These two protein chains interact to form a complex.

Sequence of protein 2:
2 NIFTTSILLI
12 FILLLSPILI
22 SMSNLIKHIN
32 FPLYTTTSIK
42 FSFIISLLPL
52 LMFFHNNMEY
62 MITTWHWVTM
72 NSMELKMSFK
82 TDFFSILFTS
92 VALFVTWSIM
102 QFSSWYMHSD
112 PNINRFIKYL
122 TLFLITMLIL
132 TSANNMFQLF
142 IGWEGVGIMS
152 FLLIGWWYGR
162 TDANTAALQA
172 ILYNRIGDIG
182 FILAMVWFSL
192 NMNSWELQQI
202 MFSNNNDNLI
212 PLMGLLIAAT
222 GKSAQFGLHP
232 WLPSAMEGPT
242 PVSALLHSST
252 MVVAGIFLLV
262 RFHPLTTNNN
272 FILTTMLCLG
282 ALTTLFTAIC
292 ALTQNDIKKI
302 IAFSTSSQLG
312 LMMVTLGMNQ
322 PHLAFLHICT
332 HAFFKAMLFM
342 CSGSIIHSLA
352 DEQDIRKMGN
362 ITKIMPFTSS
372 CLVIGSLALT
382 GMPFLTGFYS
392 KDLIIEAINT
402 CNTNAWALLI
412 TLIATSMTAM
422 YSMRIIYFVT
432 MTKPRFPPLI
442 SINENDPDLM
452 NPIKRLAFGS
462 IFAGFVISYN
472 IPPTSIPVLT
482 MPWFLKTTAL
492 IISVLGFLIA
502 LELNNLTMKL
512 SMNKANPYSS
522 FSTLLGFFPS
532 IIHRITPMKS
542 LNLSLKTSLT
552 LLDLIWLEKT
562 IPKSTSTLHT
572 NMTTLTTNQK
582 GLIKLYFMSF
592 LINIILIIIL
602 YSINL

Contacts between the two chains:
Residue L191 in protein 2 interacts with residue Y129 in protein 1 (closest heavy-atom distance 4.9 Å).
Residue L546 in protein 2 interacts with residue R72 in protein 1 (closest heavy-atom distance 3.5 Å).
Residue K560 in protein 2 contacts residue Y77 in protein 1 (closest heavy-atom distance 4.2 Å).
Residue N192 in protein 2 interacts with residue K124 in protein 1 (closest heavy-atom distance 4.1 Å).
Residue W557 in protein 2 is in contact with residue G90 in protein 1 (closest heavy-atom distance 4.2 Å).
Residue I556 in protein 2 interacts with residue F80 in protein 1 (closest heavy-atom distance 3.2 Å).
Residue S190 in protein 2 interacts with residue F125 in protein 1 (closest heavy-atom distance 4.2 Å).
Residue L555 in protein 2 is in contact with residue S73 in protein 1 (closest heavy-atom distance 3.5 Å).
Residue N192 in protein 2 interacts with residue N126 in protein 1 (closest heavy-atom distance 4.6 Å).
Residue L552 in protein 2 interacts with residue N86 in protein 1 (closest heavy-atom distance 4.1 Å).
Residue N192 in protein 2 contacts residue F125 in protein 1 (closest heavy-atom distance 3.1 Å).
Residue E559 in protein 2 interacts with residue Y77 in protein 1 (closest heavy-atom distance 4.5 Å).
Residue L552 in protein 2 contacts residue G90 in protein 1 (closest heavy-atom distance 3.7 Å).
Residue L553 in protein 2 interacts with residue G90 in protein 1 (closest heavy-atom distance 4.2 Å).
Residue L191 in protein 2 contacts residue F125 in protein 1 (closest heavy-atom distance 4.7 Å).
Residue T551 in protein 2 is in contact with residue I76 in protein 1 (closest heavy-atom distance 3.6 Å).
Residue K560 in protein 2 interacts with residue F80 in protein 1 (closest heavy-atom distance 4.3 Å).
Residue L553 in protein 2 is in contact with residue G94 in protein 1 (closest heavy-atom distance 3.7 Å).
Residue W557 in protein 2 is in contact with residue N86 in protein 1 (closest heavy-atom distance 3.0 Å).
Residue L552 in protein 2 contacts residue L89 in protein 1 (closest heavy-atom distance 3.4 Å).
Residue W557 in protein 2 is in contact with residue S87 in protein 1 (closest heavy-atom distance 3.4 Å).
Residue M539 in protein 2 is in contact with residue L11 in protein 1 (closest heavy-atom distance 4.1 Å).
Residue I556 in protein 2 interacts with residue Y77 in protein 1 (closest heavy-atom distance 4.2 Å).
Residue N194 in protein 2 is in contact with residue I127 in protein 1 (closest heavy-atom distance 3.7 Å).
Residue N72 in protein 2 interacts with residue I127 in protein 1 (closest heavy-atom distance 4.2 Å).
Residue L555 in protein 2 contacts residue Y77 in protein 1 (closest heavy-atom distance 4.4 Å).
Residue L553 in protein 2 contacts residue A93 in protein 1 (closest heavy-atom distance 4.0 Å).
Residue S73 in protein 2 contacts residue I127 in protein 1 (closest heavy-atom distance 4.0 Å).
Residue K547 in protein 2 contacts residue L89 in protein 1 (closest heavy-atom distance 4.5 Å).
Residue L550 in protein 2 interacts with residue R72 in protein 1 (closest heavy-atom distance 4.7 Å).
Residue S190 in protein 2 interacts with residue N126 in protein 1 (closest heavy-atom distance 4.7 Å).
Residue T551 in protein 2 interacts with residue R72 in protein 1 (closest heavy-atom distance 4.8 Å).
Residue R535 in protein 2 is in contact with residue L11 in protein 1 (closest heavy-atom distance 3.0 Å).
Residue L191 in protein 2 is in contact with residue S128 in protein 1 (closest heavy-atom distance 4.3 Å).
Residue W557 in protein 2 contacts residue F80 in protein 1 (closest heavy-atom distance 3.9 Å).
Residue I536 in protein 2 is in contact with residue L11 in protein 1 (closest heavy-atom distance 3.5 Å).
Residue R535 in protein 2 interacts with residue A12 in protein 1 (closest heavy-atom distance 3.9 Å).
Residue T548 in protein 2 contacts residue A93 in protein 1 (closest heavy-atom distance 3.2 Å).
Residue M193 in protein 2 contacts residue F125 in protein 1 (closest heavy-atom distance 3.2 Å).
Residue K564 in protein 2 is in contact with residue Y77 in protein 1 (closest heavy-atom distance 3.5 Å).
Residue L555 in protein 2 is in contact with residue I76 in protein 1 (closest heavy-atom distance 3.5 Å).
Residue N207 in protein 2 interacts with residue K124 in protein 1 (closest heavy-atom distance 3.1 Å).
Residue L552 in protein 2 interacts with residue A93 in protein 1 (closest heavy-atom distance 4.8 Å).
Residue L191 in protein 2 interacts with residue N126 in protein 1 (closest heavy-atom distance 3.4 Å).
Residue N194 in protein 2 is in contact with residue F125 in protein 1 (closest heavy-atom distance 3.8 Å).
Residue I556 in protein 2 is in contact with residue I76 in protein 1 (closest heavy-atom distance 3.7 Å).
Residue L555 in protein 2 is in contact with residue R72 in protein 1 (closest heavy-atom distance 4.3 Å).
Residue S190 in protein 2 contacts residue I127 in protein 1 (closest heavy-atom distance 5.0 Å).

Sequence of protein 1:
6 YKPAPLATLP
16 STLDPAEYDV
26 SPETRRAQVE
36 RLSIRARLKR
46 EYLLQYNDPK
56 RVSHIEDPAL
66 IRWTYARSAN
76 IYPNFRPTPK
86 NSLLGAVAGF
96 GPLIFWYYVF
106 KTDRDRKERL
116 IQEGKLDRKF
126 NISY